Sequence of chain B:
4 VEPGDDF

Sequence of chain A:
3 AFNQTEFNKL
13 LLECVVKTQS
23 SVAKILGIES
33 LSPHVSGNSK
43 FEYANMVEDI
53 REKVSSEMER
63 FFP

This data describes a binding interaction between two proteins.

Interface contacts:
Residue Y45 in chain A contacts residue G7 in chain B (closest heavy-atom distance 3.6 Å).
Residue S22 in chain A is in contact with residue D9 in chain B (closest heavy-atom distance 3.0 Å).
Residue L28 in chain A interacts with residue F10 in chain B (closest heavy-atom distance 3.7 Å).
Residue G29 in chain A interacts with residue P6 in chain B (closest heavy-atom distance 4.1 Å).
Residue V49 in chain A interacts with residue F10 in chain B (closest heavy-atom distance 3.9 Å).
Residue Y45 in chain A contacts residue F10 in chain B (closest heavy-atom distance 3.5 Å).
Residue L33 in chain A is in contact with residue P6 in chain B (closest heavy-atom distance 4.5 Å).
Residue Y45 in chain A is in contact with residue D8 in chain B (closest heavy-atom distance 2.8 Å).
Residue I52 in chain A is in contact with residue F10 in chain B (closest heavy-atom distance 3.8 Å).
Residue Q21 in chain A is in contact with residue F10 in chain B (closest heavy-atom distance 4.1 Å).
Residue A25 in chain A contacts residue F10 in chain B (closest heavy-atom distance 3.7 Å).
Residue Y45 in chain A interacts with residue V4 in chain B (closest heavy-atom distance 3.3 Å).
Residue R53 in chain A interacts with residue F10 in chain B (closest heavy-atom distance 3.7 Å).
Residue K26 in chain A is in contact with residue D9 in chain B (closest heavy-atom distance 4.1 Å).
Residue G29 in chain A is in contact with residue G7 in chain B (closest heavy-atom distance 4.1 Å).
Residue A25 in chain A is in contact with residue D8 in chain B (closest heavy-atom distance 4.2 Å).
Residue K26 in chain A interacts with residue G7 in chain B (closest heavy-atom distance 3.4 Å).
Residue Y45 in chain A contacts residue E5 in chain B (closest heavy-atom distance 3.1 Å).
Residue Y45 in chain A interacts with residue P6 in chain B (closest heavy-atom distance 3.4 Å).
Residue A25 in chain A contacts residue G7 in chain B (closest heavy-atom distance 4.8 Å).
Residue V49 in chain A contacts residue V4 in chain B (closest heavy-atom distance 4.3 Å).
Residue R53 in chain A is in contact with residue V4 in chain B (closest heavy-atom distance 4.5 Å).
Residue R53 in chain A is in contact with residue D9 in chain B (closest heavy-atom distance 5.0 Å).
Residue S32 in chain A interacts with residue P6 in chain B (closest heavy-atom distance 4.2 Å).
Residue A25 in chain A is in contact with residue D9 in chain B (closest heavy-atom distance 4.6 Å).
Residue A46 in chain A is in contact with residue V4 in chain B (closest heavy-atom distance 4.5 Å).